Sequence of the first protein:
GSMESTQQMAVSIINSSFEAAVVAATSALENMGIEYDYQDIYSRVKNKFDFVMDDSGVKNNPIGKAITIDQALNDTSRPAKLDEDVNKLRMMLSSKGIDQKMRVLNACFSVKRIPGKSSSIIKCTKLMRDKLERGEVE

This data describes a binding interaction between two proteins.

Contacts between the two chains:
Residue K66 in the second protein is in contact with residue D98 in the first protein (closest heavy-atom distance 2.8 Å).
Residue V59 in the second protein contacts residue N102 in the first protein (closest heavy-atom distance 3.4 Å).
Residue R85 in the second protein is in contact with residue D71 in the first protein (closest heavy-atom distance 3.2 Å).
Residue S135 in the second protein is in contact with residue K146 in the first protein (closest heavy-atom distance 2.7 Å).
Residue R105 in the second protein contacts residue L104 in the first protein (closest heavy-atom distance 3.2 Å).
Residue D56 in the second protein interacts with residue Q115 in the first protein (closest heavy-atom distance 3.0 Å).
Residue K96 in the second protein is in contact with residue D145 in the first protein (closest heavy-atom distance 3.3 Å).
Residue C139 in the second protein contacts residue V152 in the first protein (closest heavy-atom distance 2.9 Å).
Residue S133 in the second protein contacts residue R105 in the first protein (closest heavy-atom distance 2.8 Å).
Residue K66 in the second protein is in contact with residue M10 in the first protein (closest heavy-atom distance 3.4 Å).
Residue V154 in the second protein interacts with residue I137 in the first protein (closest heavy-atom distance 3.3 Å).
Residue L108 in the second protein contacts residue L108 in the first protein (closest heavy-atom distance 3.4 Å).
Residue I70 in the second protein is in contact with residue I70 in the first protein (closest heavy-atom distance 3.3 Å).
Residue S18 in the second protein contacts residue S18 in the first protein (closest heavy-atom distance 2.5 Å).
Residue S18 in the second protein interacts with residue A22 in the first protein (closest heavy-atom distance 3.0 Å).
Residue R85 in the second protein is in contact with residue S3 in the first protein (closest heavy-atom distance 3.0 Å).
Residue D56 in the second protein is in contact with residue D114 in the first protein (closest heavy-atom distance 3.3 Å).
Residue I14 in the second protein interacts with residue S18 in the first protein (closest heavy-atom distance 3.4 Å).
Residue K49 in the second protein interacts with residue S110 in the first protein (closest heavy-atom distance 2.9 Å).
Residue V101 in the second protein contacts residue L104 in the first protein (closest heavy-atom distance 3.4 Å).
Residue D156 in the second protein is in contact with residue S133 in the first protein (closest heavy-atom distance 2.8 Å).
Residue L88 in the second protein contacts residue P94 in the first protein (closest heavy-atom distance 2.7 Å).
Residue L104 in the second protein is in contact with residue L108 in the first protein (closest heavy-atom distance 3.2 Å).
Residue K49 in the second protein contacts residue S28 in the first protein (closest heavy-atom distance 3.0 Å).
Residue S57 in the second protein is in contact with residue R105 in the first protein (closest heavy-atom distance 3.0 Å).
Residue N62 in the second protein interacts with residue N102 in the first protein (closest heavy-atom distance 3.1 Å).
Residue R85 in the second protein contacts residue S6 in the first protein (closest heavy-atom distance 2.8 Å).
Residue A29 in the second protein is in contact with residue I42 in the first protein (closest heavy-atom distance 3.2 Å).
Residue E99 in the second protein is in contact with residue K141 in the first protein (closest heavy-atom distance 3.0 Å).
Residue R128 in the second protein contacts residue Q115 in the first protein (closest heavy-atom distance 3.2 Å).
Residue S17 in the second protein interacts with residue V53 in the first protein (closest heavy-atom distance 3.4 Å).
Residue N32 in the second protein interacts with residue R45 in the first protein (closest heavy-atom distance 3.3 Å).
Residue K66 in the second protein contacts residue S13 in the first protein (closest heavy-atom distance 3.0 Å).
Residue N84 in the second protein contacts residue S6 in the first protein (closest heavy-atom distance 3.2 Å).
Residue S28 in the second protein is in contact with residue R45 in the first protein (closest heavy-atom distance 2.8 Å).
Residue K138 in the second protein is in contact with residue V152 in the first protein (closest heavy-atom distance 3.3 Å).
Residue A25 in the second protein interacts with residue V46 in the first protein (closest heavy-atom distance 3.4 Å).
Residue L88 in the second protein interacts with residue T91 in the first protein (closest heavy-atom distance 3.2 Å).
Residue V154 in the second protein interacts with residue S134 in the first protein (closest heavy-atom distance 2.9 Å).
Residue M107 in the second protein contacts residue R118 in the first protein (closest heavy-atom distance 3.3 Å).
Residue E153 in the second protein contacts residue S135 in the first protein (closest heavy-atom distance 3.1 Å).
Residue M33 in the second protein contacts residue E36 in the first protein (closest heavy-atom distance 3.4 Å).
Residue E151 in the second protein interacts with residue I137 in the first protein (closest heavy-atom distance 3.4 Å).
Residue V154 in the second protein interacts with residue S135 in the first protein (closest heavy-atom distance 2.6 Å).
Residue L30 in the second protein interacts with residue L30 in the first protein (closest heavy-atom distance 3.3 Å).
Residue V101 in the second protein interacts with residue V101 in the first protein (closest heavy-atom distance 3.4 Å).
Residue C139 in the second protein contacts residue E153 in the first protein (closest heavy-atom distance 3.1 Å).
Residue S135 in the second protein is in contact with residue V119 in the first protein (closest heavy-atom distance 3.4 Å).
Residue W87 in the second protein contacts residue D98 in the first protein (closest heavy-atom distance 3.3 Å).
Residue I137 in the second protein is in contact with residue V152 in the first protein (closest heavy-atom distance 2.7 Å).
Residue D56 in the second protein is in contact with residue S109 in the first protein (closest heavy-atom distance 2.7 Å).
Residue D56 in the second protein contacts residue R118 in the first protein (closest heavy-atom distance 2.8 Å).
Residue M10 in the second protein contacts residue K66 in the first protein (closest heavy-atom distance 2.9 Å).
Residue V152 in the second protein contacts residue I137 in the first protein (closest heavy-atom distance 2.6 Å).
Residue A22 in the second protein interacts with residue A22 in the first protein (closest heavy-atom distance 3.4 Å).
Residue R45 in the second protein contacts residue M33 in the first protein (closest heavy-atom distance 3.3 Å).
Residue T7 in the second protein interacts with residue K66 in the first protein (closest heavy-atom distance 3.1 Å).
Residue R85 in the second protein is in contact with residue M4 in the first protein (closest heavy-atom distance 3.3 Å).
Residue R93 in the second protein contacts residue P94 in the first protein (closest heavy-atom distance 3.4 Å).
Residue K49 in the second protein interacts with residue N32 in the first protein (closest heavy-atom distance 2.6 Å).

Sequence of the second protein:
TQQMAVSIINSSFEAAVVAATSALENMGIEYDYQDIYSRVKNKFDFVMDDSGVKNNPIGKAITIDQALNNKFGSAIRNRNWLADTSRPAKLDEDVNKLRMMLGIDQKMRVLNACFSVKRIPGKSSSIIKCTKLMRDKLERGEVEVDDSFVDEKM